This data describes a binding interaction between two proteins.

Residue-level contacts at the interface:
Residue S646 in protein 1 is in contact with residue K214 in protein 2 (closest heavy-atom distance 3.5 Å).
Residue E640 in protein 1 interacts with residue L211 in protein 2 (closest heavy-atom distance 4.3 Å).
Residue D591 in protein 1 interacts with residue Q204 in protein 2 (closest heavy-atom distance 3.1 Å).
Residue P275 in protein 1 interacts with residue F229 in protein 2 (closest heavy-atom distance 4.4 Å).
Residue F274 in protein 1 contacts residue L233 in protein 2 (closest heavy-atom distance 4.6 Å).
Residue A278 in protein 1 is in contact with residue S222 in protein 2 (closest heavy-atom distance 3.2 Å).
Residue L641 in protein 1 interacts with residue A207 in protein 2 (closest heavy-atom distance 3.7 Å).
Residue S586 in protein 1 is in contact with residue E208 in protein 2 (closest heavy-atom distance 2.5 Å).
Residue N578 in protein 1 is in contact with residue E218 in protein 2 (closest heavy-atom distance 2.6 Å).
Residue T164 in protein 1 contacts residue E236 in protein 2 (closest heavy-atom distance 4.1 Å).
Residue M277 in protein 1 interacts with residue E225 in protein 2 (closest heavy-atom distance 3.1 Å).
Residue V581 in protein 1 is in contact with residue L211 in protein 2 (closest heavy-atom distance 4.2 Å).
Residue L579 in protein 1 contacts residue Y215 in protein 2 (closest heavy-atom distance 4.1 Å).
Residue G644 in protein 1 interacts with residue K214 in protein 2 (closest heavy-atom distance 4.6 Å).
Residue T276 in protein 1 is in contact with residue F229 in protein 2 (closest heavy-atom distance 3.9 Å).
Residue I280 in protein 1 contacts residue S222 in protein 2 (closest heavy-atom distance 3.6 Å).
Residue F647 in protein 1 interacts with residue A207 in protein 2 (closest heavy-atom distance 4.2 Å).
Residue I280 in protein 1 contacts residue L226 in protein 2 (closest heavy-atom distance 4.2 Å).
Residue F274 in protein 1 is in contact with residue L226 in protein 2 (closest heavy-atom distance 3.5 Å).
Residue K573 in protein 1 is in contact with residue E218 in protein 2 (closest heavy-atom distance 3.3 Å).
Residue R166 in protein 1 contacts residue L233 in protein 2 (closest heavy-atom distance 4.8 Å).
Residue Q163 in protein 1 interacts with residue Q232 in protein 2 (closest heavy-atom distance 4.6 Å).
Residue I280 in protein 1 contacts residue Q223 in protein 2 (closest heavy-atom distance 4.2 Å).
Residue F647 in protein 1 is in contact with residue I202 in protein 2 (closest heavy-atom distance 4.6 Å).
Residue T276 in protein 1 contacts residue S222 in protein 2 (closest heavy-atom distance 3.3 Å).
Residue V165 in protein 1 contacts residue F229 in protein 2 (closest heavy-atom distance 3.7 Å).
Residue L575 in protein 1 is in contact with residue Y215 in protein 2 (closest heavy-atom distance 3.5 Å).
Residue F647 in protein 1 is in contact with residue A203 in protein 2 (closest heavy-atom distance 4.2 Å).
Residue F585 in protein 1 contacts residue L211 in protein 2 (closest heavy-atom distance 3.7 Å).
Residue R643 in protein 1 contacts residue E217 in protein 2 (closest heavy-atom distance 4.7 Å).
Residue F585 in protein 1 is in contact with residue A207 in protein 2 (closest heavy-atom distance 3.7 Å).
Residue S118 in protein 1 contacts residue E236 in protein 2 (closest heavy-atom distance 3.3 Å).
Residue L575 in protein 1 contacts residue L219 in protein 2 (closest heavy-atom distance 3.7 Å).
Residue H115 in protein 1 contacts residue M240 in protein 2 (closest heavy-atom distance 4.2 Å).
Residue L641 in protein 1 is in contact with residue K214 in protein 2 (closest heavy-atom distance 4.5 Å).
Residue F647 in protein 1 interacts with residue E206 in protein 2 (closest heavy-atom distance 3.5 Å).
Residue T276 in protein 1 is in contact with residue E225 in protein 2 (closest heavy-atom distance 3.5 Å).
Residue I582 in protein 1 is in contact with residue L211 in protein 2 (closest heavy-atom distance 3.5 Å).
Residue V165 in protein 1 is in contact with residue Q232 in protein 2 (closest heavy-atom distance 3.9 Å).
Residue D651 in protein 1 is in contact with residue Q199 in protein 2 (closest heavy-atom distance 3.3 Å).
Residue I582 in protein 1 contacts residue E208 in protein 2 (closest heavy-atom distance 4.7 Å).
Residue H115 in protein 1 is in contact with residue T243 in protein 2 (closest heavy-atom distance 3.7 Å).
Residue M277 in protein 1 contacts residue S222 in protein 2 (closest heavy-atom distance 4.2 Å).
Residue R653 in protein 1 is in contact with residue Q199 in protein 2 (closest heavy-atom distance 4.0 Å).
Residue I582 in protein 1 contacts residue Q212 in protein 2 (closest heavy-atom distance 4.1 Å).
Residue F274 in protein 1 contacts residue F229 in protein 2 (closest heavy-atom distance 3.5 Å).
Residue F647 in protein 1 is in contact with residue A210 in protein 2 (closest heavy-atom distance 4.5 Å).
Residue N578 in protein 1 interacts with residue Y215 in protein 2 (closest heavy-atom distance 4.1 Å).
Residue A278 in protein 1 interacts with residue E218 in protein 2 (closest heavy-atom distance 3.8 Å).
Residue I280 in protein 1 interacts with residue L219 in protein 2 (closest heavy-atom distance 4.1 Å).
Residue T281 in protein 1 interacts with residue L226 in protein 2 (closest heavy-atom distance 3.4 Å).
Residue E640 in protein 1 is in contact with residue K214 in protein 2 (closest heavy-atom distance 3.9 Å).
Residue S117 in protein 1 contacts residue E236 in protein 2 (closest heavy-atom distance 4.1 Å).
Residue L641 in protein 1 is in contact with residue L211 in protein 2 (closest heavy-atom distance 4.6 Å).
Residue T164 in protein 1 is in contact with residue Q232 in protein 2 (closest heavy-atom distance 3.8 Å).
Residue R643 in protein 1 contacts residue K214 in protein 2 (closest heavy-atom distance 3.0 Å).
Residue F585 in protein 1 interacts with residue E208 in protein 2 (closest heavy-atom distance 4.4 Å).
Residue L575 in protein 1 is in contact with residue E218 in protein 2 (closest heavy-atom distance 3.6 Å).
Residue K650 in protein 1 contacts residue Q199 in protein 2 (closest heavy-atom distance 3.8 Å).
Residue V116 in protein 1 is in contact with residue E236 in protein 2 (closest heavy-atom distance 4.3 Å).

Sequence of protein 2:
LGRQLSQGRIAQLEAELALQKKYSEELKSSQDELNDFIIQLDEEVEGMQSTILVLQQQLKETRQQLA

Sequence of protein 1:
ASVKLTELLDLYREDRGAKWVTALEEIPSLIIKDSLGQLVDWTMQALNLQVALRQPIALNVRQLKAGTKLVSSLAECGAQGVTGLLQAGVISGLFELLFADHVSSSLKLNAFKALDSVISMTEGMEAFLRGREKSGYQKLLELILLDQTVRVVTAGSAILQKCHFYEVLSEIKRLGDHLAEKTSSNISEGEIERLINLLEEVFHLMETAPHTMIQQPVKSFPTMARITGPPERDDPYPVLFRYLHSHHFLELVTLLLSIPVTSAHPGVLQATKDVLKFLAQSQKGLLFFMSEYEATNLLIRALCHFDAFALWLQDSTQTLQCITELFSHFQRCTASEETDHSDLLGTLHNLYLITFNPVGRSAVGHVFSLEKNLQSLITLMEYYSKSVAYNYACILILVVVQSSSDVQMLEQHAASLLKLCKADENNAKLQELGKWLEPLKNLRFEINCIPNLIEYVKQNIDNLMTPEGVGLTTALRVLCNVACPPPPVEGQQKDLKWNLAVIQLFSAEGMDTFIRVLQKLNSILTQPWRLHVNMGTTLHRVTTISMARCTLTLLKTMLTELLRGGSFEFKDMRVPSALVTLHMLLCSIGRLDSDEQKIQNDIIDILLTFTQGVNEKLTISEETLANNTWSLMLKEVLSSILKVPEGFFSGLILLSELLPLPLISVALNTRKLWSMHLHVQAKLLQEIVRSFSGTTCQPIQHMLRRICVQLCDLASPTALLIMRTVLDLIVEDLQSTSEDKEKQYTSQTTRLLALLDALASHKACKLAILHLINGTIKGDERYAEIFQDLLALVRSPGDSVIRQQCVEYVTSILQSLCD